Sequence of protein 1:
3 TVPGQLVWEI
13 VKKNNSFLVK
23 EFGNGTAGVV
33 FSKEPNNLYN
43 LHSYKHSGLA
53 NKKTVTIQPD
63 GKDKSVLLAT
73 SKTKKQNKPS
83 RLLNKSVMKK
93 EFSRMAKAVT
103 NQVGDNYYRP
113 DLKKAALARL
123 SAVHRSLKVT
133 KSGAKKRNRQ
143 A

Sequence of protein 2:
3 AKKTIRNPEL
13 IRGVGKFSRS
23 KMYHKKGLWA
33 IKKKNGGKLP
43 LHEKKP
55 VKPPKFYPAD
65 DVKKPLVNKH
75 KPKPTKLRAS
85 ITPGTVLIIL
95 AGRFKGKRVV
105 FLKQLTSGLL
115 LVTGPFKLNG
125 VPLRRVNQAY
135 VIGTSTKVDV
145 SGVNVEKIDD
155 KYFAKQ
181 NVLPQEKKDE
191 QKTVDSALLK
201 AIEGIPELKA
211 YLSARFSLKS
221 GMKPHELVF

Residue-level contacts at the interface:
Residue Y61 in protein 2 is in contact with residue S123 in protein 1 (closest heavy-atom distance 3.3 Å).
Residue P62 in protein 2 interacts with residue A120 in protein 1 (closest heavy-atom distance 3.7 Å).
Residue D65 in protein 2 is in contact with residue K116 in protein 1 (closest heavy-atom distance 3.4 Å).
Residue F60 in protein 2 contacts residue A124 in protein 1 (closest heavy-atom distance 4.9 Å).
Residue P62 in protein 2 is in contact with residue Y41 in protein 1 (closest heavy-atom distance 4.6 Å).
Residue F60 in protein 2 contacts residue R127 in protein 1 (closest heavy-atom distance 4.1 Å).
Residue A63 in protein 2 interacts with residue Y41 in protein 1 (closest heavy-atom distance 2.8 Å).
Residue D64 in protein 2 contacts residue Y41 in protein 1 (closest heavy-atom distance 4.9 Å).
Residue F60 in protein 2 contacts residue F94 in protein 1 (closest heavy-atom distance 4.3 Å).
Residue Y61 in protein 2 contacts residue A98 in protein 1 (closest heavy-atom distance 4.2 Å).
Residue Y61 in protein 2 interacts with residue L119 in protein 1 (closest heavy-atom distance 3.7 Å).
Residue K59 in protein 2 contacts residue F94 in protein 1 (closest heavy-atom distance 3.7 Å).
Residue K59 in protein 2 contacts residue S123 in protein 1 (closest heavy-atom distance 4.9 Å).
Residue P58 in protein 2 is in contact with residue F94 in protein 1 (closest heavy-atom distance 3.9 Å).
Residue Y61 in protein 2 interacts with residue F94 in protein 1 (closest heavy-atom distance 3.7 Å).
Residue A63 in protein 2 is in contact with residue A120 in protein 1 (closest heavy-atom distance 3.6 Å).
Residue F60 in protein 2 interacts with residue S123 in protein 1 (closest heavy-atom distance 2.8 Å).
Residue Y61 in protein 2 is in contact with residue A120 in protein 1 (closest heavy-atom distance 3.6 Å).

The following describes two proteins that form a bound complex.